Interface contacts:
Residue F281 in protein 2 interacts with residue K14 in protein 1 (closest heavy-atom distance 3.0 Å).
Residue S244 in protein 2 contacts residue Y19 in protein 1 (closest heavy-atom distance 3.7 Å).
Residue N275 in protein 2 is in contact with residue L18 in protein 1 (closest heavy-atom distance 3.5 Å).
Residue I306 in protein 2 interacts with residue Y19 in protein 1 (closest heavy-atom distance 3.6 Å).
Residue N377 in protein 2 contacts residue V11 in protein 1 (closest heavy-atom distance 2.7 Å).
Residue M278 in protein 2 interacts with residue L18 in protein 1 (closest heavy-atom distance 3.3 Å).
Residue N377 in protein 2 contacts residue E10 in protein 1 (closest heavy-atom distance 3.1 Å).
Residue P271 in protein 2 contacts residue D22 in protein 1 (closest heavy-atom distance 3.6 Å).
Residue L210 in protein 2 interacts with residue V20 in protein 1 (closest heavy-atom distance 3.4 Å).
Residue Y298 in protein 2 is in contact with residue P31 in protein 1 (closest heavy-atom distance 3.7 Å).
Residue Y383 in protein 2 contacts residue M7 in protein 1 (closest heavy-atom distance 3.4 Å).
Residue N384 in protein 2 is in contact with residue M7 in protein 1 (closest heavy-atom distance 3.2 Å).
Residue L373 in protein 2 interacts with residue L12 in protein 1 (closest heavy-atom distance 3.8 Å).
Residue S244 in protein 2 interacts with residue V20 in protein 1 (closest heavy-atom distance 3.4 Å).
Residue K423 in protein 2 contacts residue F8 in protein 1 (closest heavy-atom distance 3.0 Å).
Residue L312 in protein 2 interacts with residue G16 in protein 1 (closest heavy-atom distance 3.9 Å).
Residue N275 in protein 2 interacts with residue Y19 in protein 1 (closest heavy-atom distance 3.3 Å).
Residue P271 in protein 2 is in contact with residue Y19 in protein 1 (closest heavy-atom distance 3.6 Å).
Residue N350 in protein 2 interacts with residue E10 in protein 1 (closest heavy-atom distance 3.4 Å).
Residue A241 in protein 2 is in contact with residue V20 in protein 1 (closest heavy-atom distance 3.7 Å).
Residue Y308 in protein 2 contacts residue P13 in protein 1 (closest heavy-atom distance 3.7 Å).
Residue L373 in protein 2 interacts with residue P13 in protein 1 (closest heavy-atom distance 3.8 Å).
Residue V346 in protein 2 interacts with residue L12 in protein 1 (closest heavy-atom distance 3.4 Å).
Residue Y383 in protein 2 is in contact with residue F8 in protein 1 (closest heavy-atom distance 3.8 Å).
Residue N274 in protein 2 contacts residue Q17 in protein 1 (closest heavy-atom distance 3.2 Å).
Residue E416 in protein 2 is in contact with residue V11 in protein 1 (closest heavy-atom distance 3.7 Å).
Residue V420 in protein 2 interacts with residue F8 in protein 1 (closest heavy-atom distance 3.4 Å).
Residue V380 in protein 2 is in contact with residue F8 in protein 1 (closest heavy-atom distance 3.1 Å).
Residue M278 in protein 2 is in contact with residue Q15 in protein 1 (closest heavy-atom distance 3.6 Å).
Residue E416 in protein 2 is in contact with residue F8 in protein 1 (closest heavy-atom distance 3.6 Å).
Residue M337 in protein 2 is in contact with residue Q17 in protein 1 (closest heavy-atom distance 3.5 Å).
Residue M278 in protein 2 contacts residue G16 in protein 1 (closest heavy-atom distance 3.8 Å).
Residue T349 in protein 2 is in contact with residue E10 in protein 1 (closest heavy-atom distance 3.0 Å).
Residue V346 in protein 2 is in contact with residue E10 in protein 1 (closest heavy-atom distance 3.8 Å).
Residue L213 in protein 2 contacts residue V20 in protein 1 (closest heavy-atom distance 3.8 Å).
Residue K305 in protein 2 contacts residue L18 in protein 1 (closest heavy-atom distance 3.7 Å).
Residue Y361 in protein 2 interacts with residue E10 in protein 1 (closest heavy-atom distance 3.1 Å).
Residue N309 in protein 2 interacts with residue G16 in protein 1 (closest heavy-atom distance 3.8 Å).
Residue Y308 in protein 2 interacts with residue Q17 in protein 1 (closest heavy-atom distance 3.3 Å).
Residue N309 in protein 2 contacts residue Q17 in protein 1 (closest heavy-atom distance 2.8 Å).
Residue E419 in protein 2 is in contact with residue F8 in protein 1 (closest heavy-atom distance 3.2 Å).
Residue E416 in protein 2 is in contact with residue R9 in protein 1 (closest heavy-atom distance 2.8 Å).
Residue L343 in protein 2 contacts residue P13 in protein 1 (closest heavy-atom distance 3.3 Å).
Residue S410 in protein 2 contacts residue K14 in protein 1 (closest heavy-atom distance 3.1 Å).
Residue Q247 in protein 2 is in contact with residue L18 in protein 1 (closest heavy-atom distance 3.2 Å).
Residue N384 in protein 2 contacts residue F8 in protein 1 (closest heavy-atom distance 2.8 Å).
Residue D303 in protein 2 interacts with residue Y19 in protein 1 (closest heavy-atom distance 3.1 Å).
Residue W304 in protein 2 is in contact with residue Q17 in protein 1 (closest heavy-atom distance 3.4 Å).
Residue L240 in protein 2 contacts residue E21 in protein 1 (closest heavy-atom distance 3.7 Å).
Residue L240 in protein 2 contacts residue Y19 in protein 1 (closest heavy-atom distance 3.1 Å).
Residue Q214 in protein 2 interacts with residue V20 in protein 1 (closest heavy-atom distance 3.3 Å).
Residue Y298 in protein 2 interacts with residue K30 in protein 1 (closest heavy-atom distance 3.5 Å).
Residue L343 in protein 2 interacts with residue L12 in protein 1 (closest heavy-atom distance 3.5 Å).
Residue L302 in protein 2 interacts with residue L28 in protein 1 (closest heavy-atom distance 3.6 Å).
Residue Y236 in protein 2 is in contact with residue D22 in protein 1 (closest heavy-atom distance 2.7 Å).
Residue T248 in protein 2 interacts with residue Q15 in protein 1 (closest heavy-atom distance 3.2 Å).
Residue L240 in protein 2 is in contact with residue V20 in protein 1 (closest heavy-atom distance 3.4 Å).
Residue L315 in protein 2 contacts residue L12 in protein 1 (closest heavy-atom distance 3.7 Å).
Residue L312 in protein 2 is in contact with residue P13 in protein 1 (closest heavy-atom distance 3.2 Å).
Residue N274 in protein 2 contacts residue Y19 in protein 1 (closest heavy-atom distance 3.1 Å).

Sequence of protein 1:
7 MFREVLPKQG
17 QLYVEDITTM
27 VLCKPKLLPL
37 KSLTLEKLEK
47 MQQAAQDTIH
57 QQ

Sequence of protein 2:
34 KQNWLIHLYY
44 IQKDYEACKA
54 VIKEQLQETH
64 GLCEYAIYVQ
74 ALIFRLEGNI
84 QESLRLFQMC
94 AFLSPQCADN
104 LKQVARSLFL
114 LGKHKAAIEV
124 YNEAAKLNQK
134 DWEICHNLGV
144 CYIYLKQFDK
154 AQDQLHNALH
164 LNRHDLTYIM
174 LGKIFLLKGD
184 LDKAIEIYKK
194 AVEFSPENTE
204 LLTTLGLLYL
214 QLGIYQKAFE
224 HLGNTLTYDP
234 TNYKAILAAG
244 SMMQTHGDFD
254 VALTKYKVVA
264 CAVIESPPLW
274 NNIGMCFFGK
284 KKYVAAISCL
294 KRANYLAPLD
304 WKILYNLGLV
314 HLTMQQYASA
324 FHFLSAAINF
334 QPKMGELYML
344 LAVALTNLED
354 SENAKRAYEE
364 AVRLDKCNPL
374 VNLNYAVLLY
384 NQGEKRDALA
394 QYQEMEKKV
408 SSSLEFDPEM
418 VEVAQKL

This data describes a binding interaction between two proteins.